Sequence of the first protein:
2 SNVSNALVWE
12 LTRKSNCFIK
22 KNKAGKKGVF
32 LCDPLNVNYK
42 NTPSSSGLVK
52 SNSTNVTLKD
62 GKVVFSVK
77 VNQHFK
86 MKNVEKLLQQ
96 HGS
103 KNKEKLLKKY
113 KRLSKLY

Sequence of the second protein:
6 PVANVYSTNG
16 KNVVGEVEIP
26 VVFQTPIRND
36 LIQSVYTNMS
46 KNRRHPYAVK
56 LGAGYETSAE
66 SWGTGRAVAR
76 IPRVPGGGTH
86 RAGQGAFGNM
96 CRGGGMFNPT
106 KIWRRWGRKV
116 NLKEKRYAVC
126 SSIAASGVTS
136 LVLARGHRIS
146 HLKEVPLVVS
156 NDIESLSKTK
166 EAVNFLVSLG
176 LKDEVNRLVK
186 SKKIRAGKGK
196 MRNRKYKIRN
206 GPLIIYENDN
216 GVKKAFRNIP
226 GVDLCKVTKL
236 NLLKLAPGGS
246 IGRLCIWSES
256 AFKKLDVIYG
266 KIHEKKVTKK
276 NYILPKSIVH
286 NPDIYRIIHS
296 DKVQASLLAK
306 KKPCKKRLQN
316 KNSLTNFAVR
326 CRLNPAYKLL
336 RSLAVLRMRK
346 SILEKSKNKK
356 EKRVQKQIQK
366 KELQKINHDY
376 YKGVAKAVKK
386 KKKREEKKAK

The following describes two proteins that form a bound complex.

Contacts between the two chains:
Residue A139 in the second protein is in contact with residue F19 in the first protein (closest heavy-atom distance 4.0 Å).
Residue H285 in the second protein interacts with residue S2 in the first protein (closest heavy-atom distance 2.9 Å).
Residue A139 in the second protein interacts with residue L49 in the first protein (closest heavy-atom distance 4.0 Å).
Residue P287 in the second protein contacts residue V4 in the first protein (closest heavy-atom distance 4.1 Å).
Residue L138 in the second protein interacts with residue F19 in the first protein (closest heavy-atom distance 3.1 Å).
Residue N286 in the second protein is in contact with residue S2 in the first protein (closest heavy-atom distance 3.6 Å).
Residue P287 in the second protein is in contact with residue A7 in the first protein (closest heavy-atom distance 4.1 Å).
Residue S145 in the second protein interacts with residue N78 in the first protein (closest heavy-atom distance 3.4 Å).
Residue N286 in the second protein contacts residue S5 in the first protein (closest heavy-atom distance 4.7 Å).
Residue L136 in the second protein interacts with residue T13 in the first protein (closest heavy-atom distance 3.8 Å).
Residue Q29 in the second protein contacts residue S2 in the first protein (closest heavy-atom distance 3.5 Å).
Residue G141 in the second protein interacts with residue C18 in the first protein (closest heavy-atom distance 3.9 Å).
Residue Q29 in the second protein interacts with residue N3 in the first protein (closest heavy-atom distance 3.1 Å).
Residue I32 in the second protein interacts with residue V4 in the first protein (closest heavy-atom distance 4.8 Å).
Residue V133 in the second protein interacts with residue V9 in the first protein (closest heavy-atom distance 4.8 Å).
Residue I32 in the second protein contacts residue N3 in the first protein (closest heavy-atom distance 3.4 Å).
Residue P31 in the second protein contacts residue N3 in the first protein (closest heavy-atom distance 4.2 Å).
Residue N34 in the second protein is in contact with residue S16 in the first protein (closest heavy-atom distance 4.3 Å).
Residue I32 in the second protein contacts residue L12 in the first protein (closest heavy-atom distance 3.5 Å).
Residue H146 in the second protein is in contact with residue H80 in the first protein (closest heavy-atom distance 3.5 Å).
Residue V133 in the second protein interacts with residue N3 in the first protein (closest heavy-atom distance 4.8 Å).
Residue A129 in the second protein interacts with residue N3 in the first protein (closest heavy-atom distance 4.2 Å).
Residue I32 in the second protein is in contact with residue L8 in the first protein (closest heavy-atom distance 4.8 Å).
Residue P287 in the second protein contacts residue N3 in the first protein (closest heavy-atom distance 3.6 Å).
Residue S145 in the second protein is in contact with residue H80 in the first protein (closest heavy-atom distance 3.5 Å).
Residue S135 in the second protein contacts residue L49 in the first protein (closest heavy-atom distance 3.4 Å).
Residue I289 in the second protein is in contact with residue A7 in the first protein (closest heavy-atom distance 4.0 Å).
Residue H146 in the second protein interacts with residue K60 in the first protein (closest heavy-atom distance 3.8 Å).
Residue V284 in the second protein interacts with residue S2 in the first protein (closest heavy-atom distance 4.9 Å).
Residue L136 in the second protein contacts residue V9 in the first protein (closest heavy-atom distance 4.5 Å).
Residue V133 in the second protein contacts residue V4 in the first protein (closest heavy-atom distance 4.0 Å).
Residue F28 in the second protein contacts residue N3 in the first protein (closest heavy-atom distance 3.6 Å).
Residue P287 in the second protein contacts residue S2 in the first protein (closest heavy-atom distance 3.2 Å).
Residue A139 in the second protein interacts with residue C18 in the first protein (closest heavy-atom distance 2.9 Å).
Residue P287 in the second protein interacts with residue S5 in the first protein (closest heavy-atom distance 3.3 Å).
Residue L138 in the second protein contacts residue P35 in the first protein (closest heavy-atom distance 4.7 Å).
Residue L136 in the second protein contacts residue L12 in the first protein (closest heavy-atom distance 3.9 Å).
Residue T30 in the second protein is in contact with residue N3 in the first protein (closest heavy-atom distance 2.9 Å).
Residue A139 in the second protein interacts with residue N17 in the first protein (closest heavy-atom distance 3.1 Å).
Residue R33 in the second protein contacts residue L12 in the first protein (closest heavy-atom distance 4.8 Å).
Residue S135 in the second protein contacts residue V9 in the first protein (closest heavy-atom distance 3.7 Å).
Residue D288 in the second protein is in contact with residue S5 in the first protein (closest heavy-atom distance 3.0 Å).
Residue P287 in the second protein is in contact with residue L8 in the first protein (closest heavy-atom distance 4.3 Å).
Residue A139 in the second protein is in contact with residue T13 in the first protein (closest heavy-atom distance 3.8 Å).
Residue I246 in the second protein contacts residue L12 in the first protein (closest heavy-atom distance 3.8 Å).
Residue R143 in the second protein interacts with residue F19 in the first protein (closest heavy-atom distance 4.7 Å).
Residue K148 in the second protein is in contact with residue V77 in the first protein (closest heavy-atom distance 4.9 Å).
Residue R140 in the second protein interacts with residue C18 in the first protein (closest heavy-atom distance 3.5 Å).
Residue L138 in the second protein is in contact with residue L49 in the first protein (closest heavy-atom distance 3.6 Å).
Residue D288 in the second protein interacts with residue N6 in the first protein (closest heavy-atom distance 4.9 Å).
Residue A139 in the second protein contacts residue S16 in the first protein (closest heavy-atom distance 4.7 Å).
Residue Y290 in the second protein interacts with residue A7 in the first protein (closest heavy-atom distance 3.8 Å).
Residue N34 in the second protein contacts residue L12 in the first protein (closest heavy-atom distance 3.7 Å).